Sequence of the second protein:
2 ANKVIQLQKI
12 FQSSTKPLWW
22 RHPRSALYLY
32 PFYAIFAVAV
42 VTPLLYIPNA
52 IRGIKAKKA

The following describes two proteins that form a bound complex.

Sequence of the first protein:
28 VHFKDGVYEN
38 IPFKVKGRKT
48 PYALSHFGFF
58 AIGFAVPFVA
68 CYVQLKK

Residue-level contacts at the interface:
Residue A57 in the second protein interacts with residue L72 in the first protein (closest heavy-atom distance 4.4 Å).
Residue I55 in the second protein contacts residue Y69 in the first protein (closest heavy-atom distance 2.6 Å).
Residue A57 in the second protein contacts residue K73 in the first protein (closest heavy-atom distance 3.6 Å).
Residue K56 in the second protein is in contact with residue Y69 in the first protein (closest heavy-atom distance 3.7 Å).
Residue K56 in the second protein interacts with residue K73 in the first protein (closest heavy-atom distance 5.0 Å).